Sequence of chain B:
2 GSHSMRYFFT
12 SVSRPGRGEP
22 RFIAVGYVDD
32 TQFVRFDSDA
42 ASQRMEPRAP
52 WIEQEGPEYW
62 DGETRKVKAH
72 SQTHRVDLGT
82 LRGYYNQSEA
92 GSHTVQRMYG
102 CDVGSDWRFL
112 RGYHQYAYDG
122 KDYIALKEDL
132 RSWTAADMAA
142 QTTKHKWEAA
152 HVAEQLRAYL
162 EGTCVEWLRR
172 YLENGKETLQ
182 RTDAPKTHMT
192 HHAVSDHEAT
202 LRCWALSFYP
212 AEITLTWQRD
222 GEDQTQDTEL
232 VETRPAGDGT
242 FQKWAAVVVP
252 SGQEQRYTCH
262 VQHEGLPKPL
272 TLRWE

These two protein chains interact to form a complex.

Sequence of chain A:
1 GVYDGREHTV

Residue-level contacts at the interface:
Residue Y117 in chain B is in contact with residue V10 in chain A (closest heavy-atom distance 3.9 Å).
Residue Y172 in chain B is in contact with residue G1 in chain A (closest heavy-atom distance 3.0 Å).
Residue L82 in chain B is in contact with residue V10 in chain A (closest heavy-atom distance 3.8 Å).
Residue V77 in chain B is in contact with residue T9 in chain A (closest heavy-atom distance 3.9 Å).
Residue Q156 in chain B interacts with residue R6 in chain A (closest heavy-atom distance 3.7 Å).
Residue K67 in chain B is in contact with residue V2 in chain A (closest heavy-atom distance 3.7 Å).
Residue K147 in chain B contacts residue V10 in chain A (closest heavy-atom distance 3.3 Å).
Residue K67 in chain B interacts with residue Y3 in chain A (closest heavy-atom distance 4.2 Å).
Residue H71 in chain B interacts with residue Y3 in chain A (closest heavy-atom distance 3.7 Å).
Residue W148 in chain B contacts residue V10 in chain A (closest heavy-atom distance 4.1 Å).
Residue T164 in chain B interacts with residue D4 in chain A (closest heavy-atom distance 4.4 Å).
Residue Y8 in chain B is in contact with residue V2 in chain A (closest heavy-atom distance 3.6 Å).
Residue T74 in chain B interacts with residue E7 in chain A (closest heavy-atom distance 2.7 Å).
Residue T74 in chain B contacts residue T9 in chain A (closest heavy-atom distance 4.2 Å).
Residue D78 in chain B interacts with residue V10 in chain A (closest heavy-atom distance 2.4 Å).
Residue Y60 in chain B contacts residue G1 in chain A (closest heavy-atom distance 4.4 Å).
Residue V153 in chain B is in contact with residue H8 in chain A (closest heavy-atom distance 3.5 Å).
Residue T81 in chain B contacts residue V10 in chain A (closest heavy-atom distance 3.5 Å).
Residue V68 in chain B interacts with residue V2 in chain A (closest heavy-atom distance 4.2 Å).
Residue Y124 in chain B contacts residue V10 in chain A (closest heavy-atom distance 3.3 Å).
Residue Y85 in chain B is in contact with residue V10 in chain A (closest heavy-atom distance 4.0 Å).
Residue A70 in chain B is in contact with residue E7 in chain A (closest heavy-atom distance 2.9 Å).
Residue Y100 in chain B interacts with residue V2 in chain A (closest heavy-atom distance 3.7 Å).
Residue Y160 in chain B is in contact with residue V2 in chain A (closest heavy-atom distance 3.4 Å).
Residue R98 in chain B contacts residue Y3 in chain A (closest heavy-atom distance 4.1 Å).
Residue E64 in chain B interacts with residue V2 in chain A (closest heavy-atom distance 3.3 Å).
Residue Y8 in chain B interacts with residue G1 in chain A (closest heavy-atom distance 3.1 Å).
Residue E64 in chain B is in contact with residue G1 in chain A (closest heavy-atom distance 3.3 Å).
Residue Q156 in chain B interacts with residue G5 in chain A (closest heavy-atom distance 3.9 Å).
Residue Y160 in chain B interacts with residue D4 in chain A (closest heavy-atom distance 3.5 Å).
Residue W148 in chain B is in contact with residue T9 in chain A (closest heavy-atom distance 3.2 Å).
Residue H71 in chain B interacts with residue V2 in chain A (closest heavy-atom distance 4.5 Å).
Residue H71 in chain B interacts with residue E7 in chain A (closest heavy-atom distance 3.4 Å).
Residue K67 in chain B interacts with residue D4 in chain A (closest heavy-atom distance 3.5 Å).
Residue T144 in chain B contacts residue V10 in chain A (closest heavy-atom distance 2.8 Å).
Residue M6 in chain B interacts with residue G1 in chain A (closest heavy-atom distance 4.2 Å).
Residue W148 in chain B contacts residue H8 in chain A (closest heavy-atom distance 3.9 Å).
Residue Y160 in chain B contacts residue Y3 in chain A (closest heavy-atom distance 3.5 Å).
Residue Y160 in chain B is in contact with residue G1 in chain A (closest heavy-atom distance 2.5 Å).
Residue D78 in chain B interacts with residue T9 in chain A (closest heavy-atom distance 3.3 Å).
Residue K147 in chain B is in contact with residue T9 in chain A (closest heavy-atom distance 3.0 Å).
Residue A151 in chain B is in contact with residue H8 in chain A (closest heavy-atom distance 4.1 Å).
Residue T74 in chain B is in contact with residue H8 in chain A (closest heavy-atom distance 3.9 Å).
Residue F10 in chain B interacts with residue V2 in chain A (closest heavy-atom distance 4.6 Å).
Residue D78 in chain B contacts residue H8 in chain A (closest heavy-atom distance 4.6 Å).
Residue Q156 in chain B contacts residue Y3 in chain A (closest heavy-atom distance 3.7 Å).
Residue L157 in chain B is in contact with residue Y3 in chain A (closest heavy-atom distance 3.7 Å).
Residue Y100 in chain B interacts with residue Y3 in chain A (closest heavy-atom distance 3.1 Å).
Residue A151 in chain B interacts with residue R6 in chain A (closest heavy-atom distance 4.3 Å).
Residue R98 in chain B is in contact with residue E7 in chain A (closest heavy-atom distance 3.8 Å).
Residue W168 in chain B contacts residue G1 in chain A (closest heavy-atom distance 3.5 Å).